Contacts between the two chains:
Residue G440 in chain B is in contact with residue Q14 in chain A (closest heavy-atom distance 2.9 Å).
Residue Y467 in chain B interacts with residue P18 in chain A (closest heavy-atom distance 3.6 Å).
Residue R247 in chain B interacts with residue P18 in chain A (closest heavy-atom distance 3.6 Å).
Residue E319 in chain B contacts residue R15 in chain A (closest heavy-atom distance 2.4 Å).
Residue R247 in chain B contacts residue F19 in chain A (closest heavy-atom distance 3.2 Å).
Residue R441 in chain B contacts residue Q14 in chain A (closest heavy-atom distance 2.9 Å).
Residue I368 in chain B interacts with residue S12 in chain A (closest heavy-atom distance 3.2 Å).
Residue F438 in chain B interacts with residue Q14 in chain A (closest heavy-atom distance 3.5 Å).
Residue T370 in chain B interacts with residue F11 in chain A (closest heavy-atom distance 3.1 Å).
Residue G442 in chain B is in contact with residue S12 in chain A (closest heavy-atom distance 3.0 Å).
Residue R142 in chain B is in contact with residue S1 in chain A (closest heavy-atom distance 3.0 Å).
Residue S466 in chain B is in contact with residue I7 in chain A (closest heavy-atom distance 3.4 Å).
Residue E319 in chain B contacts residue Q8 in chain A (closest heavy-atom distance 3.4 Å).
Residue P457 in chain B interacts with residue V13 in chain A (closest heavy-atom distance 3.2 Å).
Residue S437 in chain B contacts residue L17 in chain A (closest heavy-atom distance 3.2 Å).
Residue S145 in chain B is in contact with residue S6 in chain A (closest heavy-atom distance 3.1 Å).
Residue I327 in chain B is in contact with residue F11 in chain A (closest heavy-atom distance 3.4 Å).
Residue L244 in chain B interacts with residue F19 in chain A (closest heavy-atom distance 3.5 Å).
Residue R247 in chain B is in contact with residue L17 in chain A (closest heavy-atom distance 2.7 Å).
Residue H252 in chain B interacts with residue T10 in chain A (closest heavy-atom distance 3.1 Å).
Residue Y467 in chain B interacts with residue F19 in chain A (closest heavy-atom distance 3.5 Å).
Residue S315 in chain B interacts with residue T10 in chain A (closest heavy-atom distance 2.6 Å).
Residue E319 in chain B is in contact with residue F11 in chain A (closest heavy-atom distance 3.0 Å).
Residue R322 in chain B contacts residue N16 in chain A (closest heavy-atom distance 2.8 Å).
Residue G442 in chain B interacts with residue V13 in chain A (closest heavy-atom distance 3.3 Å).
Residue S145 in chain B interacts with residue Q8 in chain A (closest heavy-atom distance 2.8 Å).
Residue Y467 in chain B interacts with residue I5 in chain A (closest heavy-atom distance 3.1 Å).
Residue L244 in chain B contacts residue S6 in chain A (closest heavy-atom distance 3.2 Å).
Residue G373 in chain B contacts residue L17 in chain A (closest heavy-atom distance 3.5 Å).
Residue F318 in chain B contacts residue Q8 in chain A (closest heavy-atom distance 2.7 Å).
Residue R369 in chain B is in contact with residue F11 in chain A (closest heavy-atom distance 3.8 Å).
Residue Q439 in chain B interacts with residue Q14 in chain A (closest heavy-atom distance 3.4 Å).
Residue H314 in chain B interacts with residue T10 in chain A (closest heavy-atom distance 3.2 Å).
Residue T370 in chain B interacts with residue S12 in chain A (closest heavy-atom distance 2.9 Å).
Residue D435 in chain B interacts with residue N16 in chain A (closest heavy-atom distance 3.7 Å).
Residue I245 in chain B is in contact with residue F19 in chain A (closest heavy-atom distance 3.1 Å).
Residue R247 in chain B contacts residue S6 in chain A (closest heavy-atom distance 2.4 Å).
Residue D435 in chain B is in contact with residue L17 in chain A (closest heavy-atom distance 3.6 Å).
Residue D320 in chain B interacts with residue I7 in chain A (closest heavy-atom distance 3.1 Å).
Residue F438 in chain B interacts with residue S12 in chain A (closest heavy-atom distance 3.7 Å).
Residue H252 in chain B is in contact with residue P9 in chain A (closest heavy-atom distance 2.5 Å).
Residue T370 in chain B contacts residue T10 in chain A (closest heavy-atom distance 3.2 Å).
Residue R369 in chain B is in contact with residue T10 in chain A (closest heavy-atom distance 3.3 Å).
Residue F468 in chain B interacts with residue Q4 in chain A (closest heavy-atom distance 3.4 Å).
Residue F438 in chain B contacts residue V13 in chain A (closest heavy-atom distance 3.0 Å).
Residue R441 in chain B is in contact with residue S12 in chain A (closest heavy-atom distance 2.7 Å).
Residue D320 in chain B interacts with residue P18 in chain A (closest heavy-atom distance 3.4 Å).
Residue E319 in chain B contacts residue T10 in chain A (closest heavy-atom distance 3.1 Å).
Residue V443 in chain B interacts with residue V13 in chain A (closest heavy-atom distance 3.4 Å).
Residue S437 in chain B contacts residue V13 in chain A (closest heavy-atom distance 3.3 Å).
Residue F318 in chain B interacts with residue I7 in chain A (closest heavy-atom distance 3.6 Å).
Residue S437 in chain B interacts with residue Q14 in chain A (closest heavy-atom distance 3.5 Å).
Residue Q129 in chain B is in contact with residue S2 in chain A (closest heavy-atom distance 3.2 Å).
Residue Y467 in chain B interacts with residue Q4 in chain A (closest heavy-atom distance 3.4 Å).
Residue R441 in chain B interacts with residue V13 in chain A (closest heavy-atom distance 3.3 Å).
Residue A367 in chain B is in contact with residue F11 in chain A (closest heavy-atom distance 3.5 Å).
Residue R142 in chain B is in contact with residue I5 in chain A (closest heavy-atom distance 3.4 Å).
Residue F469 in chain B is in contact with residue Q4 in chain A (closest heavy-atom distance 3.3 Å).
Residue R142 in chain B is in contact with residue G3 in chain A (closest heavy-atom distance 3.0 Å).
Residue S437 in chain B interacts with residue R15 in chain A (closest heavy-atom distance 3.3 Å).

This data describes a binding interaction between two proteins.

Sequence of chain B:
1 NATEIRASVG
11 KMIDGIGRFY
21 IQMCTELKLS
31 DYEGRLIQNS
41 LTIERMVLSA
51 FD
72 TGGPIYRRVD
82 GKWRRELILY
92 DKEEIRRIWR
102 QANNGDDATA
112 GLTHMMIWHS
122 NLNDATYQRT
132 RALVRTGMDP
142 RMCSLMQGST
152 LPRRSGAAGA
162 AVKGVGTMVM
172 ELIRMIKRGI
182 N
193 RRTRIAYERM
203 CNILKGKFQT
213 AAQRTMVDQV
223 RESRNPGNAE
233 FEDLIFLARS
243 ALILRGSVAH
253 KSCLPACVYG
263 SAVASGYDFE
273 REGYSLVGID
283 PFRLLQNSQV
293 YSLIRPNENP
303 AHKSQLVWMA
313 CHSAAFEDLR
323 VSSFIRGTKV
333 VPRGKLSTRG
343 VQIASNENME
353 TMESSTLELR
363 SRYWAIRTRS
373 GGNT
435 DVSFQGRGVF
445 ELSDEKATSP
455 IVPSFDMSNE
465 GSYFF

Sequence of chain A:
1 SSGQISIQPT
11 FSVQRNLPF